Sequence of protein 2:
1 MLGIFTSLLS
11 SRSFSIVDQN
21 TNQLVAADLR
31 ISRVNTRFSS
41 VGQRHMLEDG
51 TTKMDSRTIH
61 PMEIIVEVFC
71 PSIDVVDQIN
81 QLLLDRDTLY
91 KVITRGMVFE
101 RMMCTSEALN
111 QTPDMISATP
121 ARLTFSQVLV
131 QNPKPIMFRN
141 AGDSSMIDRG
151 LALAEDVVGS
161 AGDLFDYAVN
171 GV

This data describes a binding interaction between two proteins.

Interface contacts:
Residue M118 in protein 1 is in contact with residue R57 in protein 2 (closest heavy-atom distance 4.0 Å).
Residue M118 in protein 1 interacts with residue G42 in protein 2 (closest heavy-atom distance 3.4 Å).
Residue M128 in protein 1 contacts residue R95 in protein 2 (closest heavy-atom distance 3.1 Å).
Residue D98 in protein 1 contacts residue R57 in protein 2 (closest heavy-atom distance 3.4 Å).
Residue Q124 in protein 1 is in contact with residue R33 in protein 2 (closest heavy-atom distance 3.6 Å).
Residue V122 in protein 1 is in contact with residue T36 in protein 2 (closest heavy-atom distance 2.9 Å).
Residue P126 in protein 1 interacts with residue S32 in protein 2 (closest heavy-atom distance 4.0 Å).
Residue D123 in protein 1 is in contact with residue N35 in protein 2 (closest heavy-atom distance 4.1 Å).
Residue M93 in protein 1 interacts with residue F99 in protein 2 (closest heavy-atom distance 4.0 Å).
Residue L86 in protein 1 is in contact with residue M1 in protein 2 (closest heavy-atom distance 3.2 Å).
Residue N99 in protein 1 interacts with residue R57 in protein 2 (closest heavy-atom distance 3.7 Å).
Residue N99 in protein 1 interacts with residue I59 in protein 2 (closest heavy-atom distance 3.1 Å).
Residue M93 in protein 1 contacts residue M97 in protein 2 (closest heavy-atom distance 4.0 Å).
Residue I72 in protein 1 contacts residue T52 in protein 2 (closest heavy-atom distance 2.8 Å).
Residue L120 in protein 1 contacts residue F38 in protein 2 (closest heavy-atom distance 2.9 Å).
Residue Q124 in protein 1 contacts residue T94 in protein 2 (closest heavy-atom distance 3.6 Å).
Residue D121 in protein 1 interacts with residue T36 in protein 2 (closest heavy-atom distance 3.6 Å).
Residue S125 in protein 1 contacts residue R95 in protein 2 (closest heavy-atom distance 3.5 Å).
Residue P143 in protein 1 contacts residue T51 in protein 2 (closest heavy-atom distance 3.6 Å).
Residue I72 in protein 1 contacts residue T51 in protein 2 (closest heavy-atom distance 3.6 Å).
Residue I72 in protein 1 contacts residue G50 in protein 2 (closest heavy-atom distance 2.8 Å).
Residue A132 in protein 1 contacts residue M1 in protein 2 (closest heavy-atom distance 3.7 Å).
Residue L86 in protein 1 interacts with residue L2 in protein 2 (closest heavy-atom distance 4.2 Å).
Residue D123 in protein 1 is in contact with residue V34 in protein 2 (closest heavy-atom distance 3.5 Å).
Residue E139 in protein 1 contacts residue M54 in protein 2 (closest heavy-atom distance 4.0 Å).
Residue I71 in protein 1 interacts with residue M46 in protein 2 (closest heavy-atom distance 3.4 Å).
Residue I117 in protein 1 is in contact with residue R57 in protein 2 (closest heavy-atom distance 3.0 Å).
Residue E139 in protein 1 interacts with residue R44 in protein 2 (closest heavy-atom distance 2.8 Å).
Residue L120 in protein 1 is in contact with residue R37 in protein 2 (closest heavy-atom distance 3.8 Å).
Residue I117 in protein 1 contacts residue S40 in protein 2 (closest heavy-atom distance 3.7 Å).
Residue F96 in protein 1 interacts with residue S40 in protein 2 (closest heavy-atom distance 4.1 Å).
Residue P143 in protein 1 interacts with residue T52 in protein 2 (closest heavy-atom distance 3.6 Å).
Residue D85 in protein 1 is in contact with residue M1 in protein 2 (closest heavy-atom distance 3.2 Å).
Residue A131 in protein 1 contacts residue R95 in protein 2 (closest heavy-atom distance 3.8 Å).
Residue V141 in protein 1 interacts with residue M54 in protein 2 (closest heavy-atom distance 3.2 Å).
Residue P84 in protein 1 contacts residue M1 in protein 2 (closest heavy-atom distance 3.5 Å).
Residue F96 in protein 1 contacts residue F38 in protein 2 (closest heavy-atom distance 3.6 Å).
Residue D121 in protein 1 is in contact with residue R37 in protein 2 (closest heavy-atom distance 4.0 Å).
Residue F96 in protein 1 contacts residue S39 in protein 2 (closest heavy-atom distance 3.8 Å).
Residue P74 in protein 1 interacts with residue T52 in protein 2 (closest heavy-atom distance 3.8 Å).
Residue Q73 in protein 1 is in contact with residue T52 in protein 2 (closest heavy-atom distance 4.0 Å).
Residue L129 in protein 1 interacts with residue R95 in protein 2 (closest heavy-atom distance 3.7 Å).
Residue M93 in protein 1 is in contact with residue F38 in protein 2 (closest heavy-atom distance 3.7 Å).
Residue M118 in protein 1 interacts with residue S39 in protein 2 (closest heavy-atom distance 3.9 Å).
Residue P84 in protein 1 contacts residue L2 in protein 2 (closest heavy-atom distance 3.5 Å).
Residue Q124 in protein 1 is in contact with residue R95 in protein 2 (closest heavy-atom distance 3.5 Å).
Residue V141 in protein 1 interacts with residue K53 in protein 2 (closest heavy-atom distance 4.1 Å).
Residue F96 in protein 1 contacts residue R57 in protein 2 (closest heavy-atom distance 2.7 Å).
Residue P74 in protein 1 contacts residue R44 in protein 2 (closest heavy-atom distance 3.8 Å).
Residue V122 in protein 1 contacts residue N35 in protein 2 (closest heavy-atom distance 3.3 Å).
Residue V141 in protein 1 contacts residue T52 in protein 2 (closest heavy-atom distance 4.2 Å).
Residue N130 in protein 1 is in contact with residue M1 in protein 2 (closest heavy-atom distance 4.0 Å).
Residue F96 in protein 1 interacts with residue I59 in protein 2 (closest heavy-atom distance 4.2 Å).
Residue Q124 in protein 1 interacts with residue V34 in protein 2 (closest heavy-atom distance 3.0 Å).
Residue D85 in protein 1 contacts residue L2 in protein 2 (closest heavy-atom distance 3.8 Å).
Residue Q73 in protein 1 contacts residue M46 in protein 2 (closest heavy-atom distance 4.2 Å).
Residue L86 in protein 1 is in contact with residue G96 in protein 2 (closest heavy-atom distance 3.9 Å).
Residue V89 in protein 1 interacts with residue M1 in protein 2 (closest heavy-atom distance 4.1 Å).
Residue M118 in protein 1 contacts residue S40 in protein 2 (closest heavy-atom distance 2.8 Å).
Residue I71 in protein 1 interacts with residue G50 in protein 2 (closest heavy-atom distance 3.5 Å).

Sequence of protein 1:
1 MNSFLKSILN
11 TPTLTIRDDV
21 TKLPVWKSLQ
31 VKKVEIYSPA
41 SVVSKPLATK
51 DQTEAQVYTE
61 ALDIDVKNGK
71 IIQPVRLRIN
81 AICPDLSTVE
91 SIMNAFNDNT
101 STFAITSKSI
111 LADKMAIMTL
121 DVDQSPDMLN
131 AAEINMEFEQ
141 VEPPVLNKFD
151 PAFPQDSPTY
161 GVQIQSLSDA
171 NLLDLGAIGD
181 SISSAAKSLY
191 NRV